Sequence of chain B:
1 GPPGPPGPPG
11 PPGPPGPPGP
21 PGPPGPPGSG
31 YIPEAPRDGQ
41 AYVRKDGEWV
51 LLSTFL

Sequence of chain A:
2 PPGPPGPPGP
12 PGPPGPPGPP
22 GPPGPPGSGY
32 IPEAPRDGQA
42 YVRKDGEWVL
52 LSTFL

The following describes two proteins that form a bound complex.

Contacts between the two chains:
Residue G10 in chain B interacts with residue P14 in chain A (closest heavy-atom distance 3.3 Å).
Residue P27 in chain B is in contact with residue S29 in chain A (closest heavy-atom distance 3.5 Å).
Residue P8 in chain B interacts with residue G10 in chain A (closest heavy-atom distance 2.8 Å).
Residue P12 in chain B is in contact with residue P14 in chain A (closest heavy-atom distance 3.0 Å).
Residue G13 in chain B is in contact with residue P14 in chain A (closest heavy-atom distance 2.8 Å).
Residue G1 in chain B contacts residue G4 in chain A (closest heavy-atom distance 3.2 Å).
Residue Y31 in chain B is in contact with residue Y31 in chain A (closest heavy-atom distance 3.6 Å).
Residue P11 in chain B is in contact with residue P14 in chain A (closest heavy-atom distance 3.2 Å).
Residue P24 in chain B contacts residue P27 in chain A (closest heavy-atom distance 3.3 Å).
Residue P23 in chain B interacts with residue G25 in chain A (closest heavy-atom distance 3.6 Å).
Residue Y42 in chain B is in contact with residue R44 in chain A (closest heavy-atom distance 2.8 Å).
Residue G4 in chain B contacts residue P5 in chain A (closest heavy-atom distance 2.6 Å).
Residue G1 in chain B contacts residue P2 in chain A (closest heavy-atom distance 3.2 Å).
Residue Y42 in chain B is in contact with residue V43 in chain A (closest heavy-atom distance 3.6 Å).
Residue P27 in chain B interacts with residue Y31 in chain A (closest heavy-atom distance 3.4 Å).
Residue P9 in chain B contacts residue P11 in chain A (closest heavy-atom distance 3.0 Å).
Residue G16 in chain B is in contact with residue P17 in chain A (closest heavy-atom distance 3.2 Å).
Residue P26 in chain B contacts residue G28 in chain A (closest heavy-atom distance 3.2 Å).
Residue G30 in chain B interacts with residue Y31 in chain A (closest heavy-atom distance 3.3 Å).
Residue P24 in chain B is in contact with residue P26 in chain A (closest heavy-atom distance 3.1 Å).
Residue E34 in chain B is in contact with residue I32 in chain A (closest heavy-atom distance 3.3 Å).
Residue G25 in chain B interacts with residue P26 in chain A (closest heavy-atom distance 3.0 Å).
Residue P11 in chain B interacts with residue G13 in chain A (closest heavy-atom distance 3.1 Å).
Residue I32 in chain B contacts residue Y31 in chain A (closest heavy-atom distance 2.8 Å).
Residue G22 in chain B is in contact with residue P23 in chain A (closest heavy-atom distance 2.9 Å).
Residue P18 in chain B contacts residue P20 in chain A (closest heavy-atom distance 3.0 Å).
Residue G16 in chain B is in contact with residue P20 in chain A (closest heavy-atom distance 3.5 Å).
Residue G25 in chain B contacts residue G28 in chain A (closest heavy-atom distance 3.6 Å).
Residue G4 in chain B is in contact with residue P6 in chain A (closest heavy-atom distance 3.6 Å).
Residue G19 in chain B interacts with residue P23 in chain A (closest heavy-atom distance 2.9 Å).
Residue Q40 in chain B contacts residue K45 in chain A (closest heavy-atom distance 3.4 Å).
Residue E34 in chain B is in contact with residue G47 in chain A (closest heavy-atom distance 3.6 Å).
Residue P2 in chain B is in contact with residue G4 in chain A (closest heavy-atom distance 3.4 Å).
Residue G19 in chain B contacts residue P20 in chain A (closest heavy-atom distance 2.8 Å).
Residue P20 in chain B interacts with residue G22 in chain A (closest heavy-atom distance 3.4 Å).
Residue P20 in chain B interacts with residue P23 in chain A (closest heavy-atom distance 3.1 Å).
Residue P21 in chain B contacts residue P23 in chain A (closest heavy-atom distance 3.4 Å).
Residue G19 in chain B contacts residue P21 in chain A (closest heavy-atom distance 3.6 Å).
Residue I32 in chain B is in contact with residue I32 in chain A (closest heavy-atom distance 2.7 Å).
Residue W49 in chain B is in contact with residue I32 in chain A (closest heavy-atom distance 3.5 Å).
Residue G13 in chain B interacts with residue G16 in chain A (closest heavy-atom distance 3.1 Å).
Residue L56 in chain B interacts with residue F55 in chain A (closest heavy-atom distance 3.6 Å).
Residue P33 in chain B interacts with residue G30 in chain A (closest heavy-atom distance 3.3 Å).
Residue E34 in chain B contacts residue R44 in chain A (closest heavy-atom distance 2.8 Å).
Residue G7 in chain B contacts residue P8 in chain A (closest heavy-atom distance 2.7 Å).
Residue E34 in chain B contacts residue G30 in chain A (closest heavy-atom distance 2.8 Å).
Residue P17 in chain B interacts with residue G19 in chain A (closest heavy-atom distance 2.9 Å).
Residue G39 in chain B interacts with residue D46 in chain A (closest heavy-atom distance 2.6 Å).
Residue G22 in chain B interacts with residue G25 in chain A (closest heavy-atom distance 3.4 Å).
Residue G16 in chain B interacts with residue G19 in chain A (closest heavy-atom distance 3.1 Å).
Residue G39 in chain B contacts residue K45 in chain A (closest heavy-atom distance 3.4 Å).
Residue P6 in chain B is in contact with residue P8 in chain A (closest heavy-atom distance 3.5 Å).
Residue G10 in chain B contacts residue P11 in chain A (closest heavy-atom distance 2.7 Å).
Residue G7 in chain B is in contact with residue G10 in chain A (closest heavy-atom distance 2.8 Å).
Residue W49 in chain B is in contact with residue R44 in chain A (closest heavy-atom distance 3.5 Å).
Residue G25 in chain B contacts residue P27 in chain A (closest heavy-atom distance 3.4 Å).
Residue G19 in chain B contacts residue G22 in chain A (closest heavy-atom distance 2.8 Å).
Residue P3 in chain B contacts residue P5 in chain A (closest heavy-atom distance 2.9 Å).
Residue G10 in chain B interacts with residue G13 in chain A (closest heavy-atom distance 2.8 Å).
Residue G4 in chain B contacts residue G7 in chain A (closest heavy-atom distance 3.0 Å).